Contacts between the two chains:
Residue V16 in the first protein contacts residue A19 in the second protein (closest heavy-atom distance 4.1 Å).
Residue V16 in the first protein contacts residue L20 in the second protein (closest heavy-atom distance 3.7 Å).
Residue L23 in the first protein interacts with residue S12 in the second protein (closest heavy-atom distance 4.0 Å).
Residue V16 in the first protein is in contact with residue V16 in the second protein (closest heavy-atom distance 4.1 Å).
Residue V16 in the first protein is in contact with residue L23 in the second protein (closest heavy-atom distance 3.9 Å).
Residue S12 in the first protein interacts with residue L23 in the second protein (closest heavy-atom distance 3.7 Å).
Residue E13 in the first protein contacts residue L23 in the second protein (closest heavy-atom distance 3.5 Å).
Residue L23 in the first protein contacts residue V16 in the second protein (closest heavy-atom distance 4.1 Å).
Residue L20 in the first protein interacts with residue L20 in the second protein (closest heavy-atom distance 4.7 Å).
Residue H27 in the first protein contacts residue E13 in the second protein (closest heavy-atom distance 3.2 Å).
Residue L23 in the first protein contacts residue E13 in the second protein (closest heavy-atom distance 3.8 Å).
Residue L20 in the first protein contacts residue V16 in the second protein (closest heavy-atom distance 4.0 Å).
Residue A19 in the first protein interacts with residue V16 in the second protein (closest heavy-atom distance 4.4 Å).

Sequence of the second protein:
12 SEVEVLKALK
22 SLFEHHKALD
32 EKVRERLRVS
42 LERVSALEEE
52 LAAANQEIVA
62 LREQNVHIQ

The following describes two proteins that form a bound complex.

Sequence of the first protein:
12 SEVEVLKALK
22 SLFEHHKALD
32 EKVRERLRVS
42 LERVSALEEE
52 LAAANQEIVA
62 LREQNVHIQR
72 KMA